These two protein chains interact to form a complex.

Interface contacts:
Residue W191 in protein 1 is in contact with residue Q34 in protein 2 (closest heavy-atom distance 3.3 Å).
Residue Y222 in protein 1 contacts residue M64 in protein 2 (closest heavy-atom distance 4.8 Å).
Residue R188 in protein 1 interacts with residue P30 in protein 2 (closest heavy-atom distance 3.3 Å).
Residue M225 in protein 1 interacts with residue T90 in protein 2 (closest heavy-atom distance 4.3 Å).
Residue A190 in protein 1 is in contact with residue Q34 in protein 2 (closest heavy-atom distance 2.8 Å).
Residue E199 in protein 1 is in contact with residue P67 in protein 2 (closest heavy-atom distance 3.6 Å).
Residue M225 in protein 1 is in contact with residue R78 in protein 2 (closest heavy-atom distance 3.7 Å).
Residue K233 in protein 1 is in contact with residue D66 in protein 2 (closest heavy-atom distance 2.9 Å).
Residue V192 in protein 1 contacts residue L63 in protein 2 (closest heavy-atom distance 4.0 Å).
Residue L202 in protein 1 contacts residue F68 in protein 2 (closest heavy-atom distance 4.5 Å).
Residue V234 in protein 1 contacts residue F68 in protein 2 (closest heavy-atom distance 4.2 Å).
Residue V192 in protein 1 is in contact with residue Q34 in protein 2 (closest heavy-atom distance 3.0 Å).
Residue Q230 in protein 1 interacts with residue F74 in protein 2 (closest heavy-atom distance 3.3 Å).
Residue G189 in protein 1 is in contact with residue Q34 in protein 2 (closest heavy-atom distance 4.2 Å).
Residue Q230 in protein 1 contacts residue F68 in protein 2 (closest heavy-atom distance 3.8 Å).
Residue M225 in protein 1 is in contact with residue M64 in protein 2 (closest heavy-atom distance 3.8 Å).
Residue M227 in protein 1 contacts residue F74 in protein 2 (closest heavy-atom distance 4.0 Å).
Residue Q230 in protein 1 contacts residue P67 in protein 2 (closest heavy-atom distance 4.6 Å).
Residue N196 in protein 1 contacts residue L63 in protein 2 (closest heavy-atom distance 3.0 Å).
Residue M225 in protein 1 contacts residue V76 in protein 2 (closest heavy-atom distance 4.0 Å).
Residue V195 in protein 1 contacts residue M64 in protein 2 (closest heavy-atom distance 3.4 Å).
Residue M227 in protein 1 interacts with residue T90 in protein 2 (closest heavy-atom distance 4.5 Å).
Residue R188 in protein 1 interacts with residue R29 in protein 2 (closest heavy-atom distance 4.9 Å).
Residue G189 in protein 1 contacts residue I32 in protein 2 (closest heavy-atom distance 4.0 Å).
Residue V192 in protein 1 is in contact with residue V76 in protein 2 (closest heavy-atom distance 4.8 Å).
Residue M218 in protein 1 interacts with residue P67 in protein 2 (closest heavy-atom distance 4.8 Å).
Residue M227 in protein 1 interacts with residue V76 in protein 2 (closest heavy-atom distance 3.8 Å).
Residue M225 in protein 1 interacts with residue Q88 in protein 2 (closest heavy-atom distance 2.6 Å).
Residue A193 in protein 1 contacts residue Q34 in protein 2 (closest heavy-atom distance 3.3 Å).
Residue Y222 in protein 1 contacts residue F68 in protein 2 (closest heavy-atom distance 4.6 Å).
Residue W191 in protein 1 contacts residue M64 in protein 2 (closest heavy-atom distance 4.9 Å).
Residue M227 in protein 1 interacts with residue M64 in protein 2 (closest heavy-atom distance 4.2 Å).
Residue I237 in protein 1 is in contact with residue F68 in protein 2 (closest heavy-atom distance 3.5 Å).
Residue V192 in protein 1 is in contact with residue G35 in protein 2 (closest heavy-atom distance 3.6 Å).
Residue Q224 in protein 1 interacts with residue R78 in protein 2 (closest heavy-atom distance 2.9 Å).
Residue V192 in protein 1 contacts residue M64 in protein 2 (closest heavy-atom distance 3.9 Å).
Residue E199 in protein 1 is in contact with residue S65 in protein 2 (closest heavy-atom distance 4.0 Å).
Residue W191 in protein 1 is in contact with residue R78 in protein 2 (closest heavy-atom distance 3.6 Å).
Residue K233 in protein 1 is in contact with residue F68 in protein 2 (closest heavy-atom distance 3.7 Å).
Residue M218 in protein 1 interacts with residue F68 in protein 2 (closest heavy-atom distance 3.5 Å).
Residue K233 in protein 1 interacts with residue T70 in protein 2 (closest heavy-atom distance 5.0 Å).
Residue R188 in protein 1 contacts residue I32 in protein 2 (closest heavy-atom distance 3.6 Å).
Residue A190 in protein 1 contacts residue I32 in protein 2 (closest heavy-atom distance 4.7 Å).
Residue Q226 in protein 1 is in contact with residue L110 in protein 2 (closest heavy-atom distance 2.9 Å).
Residue Y222 in protein 1 is in contact with residue P67 in protein 2 (closest heavy-atom distance 4.3 Å).
Residue Q226 in protein 1 interacts with residue Q88 in protein 2 (closest heavy-atom distance 4.4 Å).
Residue N196 in protein 1 contacts residue M64 in protein 2 (closest heavy-atom distance 3.9 Å).
Residue Q230 in protein 1 is in contact with residue D66 in protein 2 (closest heavy-atom distance 3.0 Å).

Sequence of protein 1:
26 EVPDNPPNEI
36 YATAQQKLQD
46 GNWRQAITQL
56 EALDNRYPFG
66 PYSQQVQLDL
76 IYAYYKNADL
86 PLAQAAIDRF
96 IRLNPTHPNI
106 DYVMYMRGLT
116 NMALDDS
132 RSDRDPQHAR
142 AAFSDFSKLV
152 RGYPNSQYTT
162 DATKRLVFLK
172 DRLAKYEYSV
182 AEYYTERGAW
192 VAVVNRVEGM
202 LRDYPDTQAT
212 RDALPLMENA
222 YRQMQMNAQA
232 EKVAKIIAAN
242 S

Sequence of protein 2:
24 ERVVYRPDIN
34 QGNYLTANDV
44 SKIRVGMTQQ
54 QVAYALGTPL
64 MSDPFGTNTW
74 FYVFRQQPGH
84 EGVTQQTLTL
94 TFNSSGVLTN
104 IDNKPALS